This data describes a binding interaction between two proteins.

Residue-level contacts at the interface:
Residue A81 in the second protein interacts with residue L9 in the first protein (closest heavy-atom distance 4.1 Å).
Residue A24 in the second protein interacts with residue Y2 in the first protein (closest heavy-atom distance 4.0 Å).
Residue Y156 in the second protein contacts residue T5 in the first protein (closest heavy-atom distance 3.1 Å).
Residue Y123 in the second protein interacts with residue L9 in the first protein (closest heavy-atom distance 3.6 Å).
Residue Y7 in the second protein contacts residue Y2 in the first protein (closest heavy-atom distance 3.6 Å).
Residue T143 in the second protein interacts with residue L9 in the first protein (closest heavy-atom distance 2.7 Å).
Residue R66 in the second protein contacts residue N4 in the first protein (closest heavy-atom distance 2.8 Å).
Residue F99 in the second protein interacts with residue V3 in the first protein (closest heavy-atom distance 3.5 Å).
Residue K146 in the second protein contacts residue G8 in the first protein (closest heavy-atom distance 3.8 Å).
Residue F99 in the second protein contacts residue S1 in the first protein (closest heavy-atom distance 4.1 Å).
Residue F22 in the second protein interacts with residue Y2 in the first protein (closest heavy-atom distance 3.7 Å).
Residue E163 in the second protein contacts residue Y2 in the first protein (closest heavy-atom distance 4.0 Å).
Residue V9 in the second protein is in contact with residue Y2 in the first protein (closest heavy-atom distance 3.6 Å).
Residue F99 in the second protein is in contact with residue Y2 in the first protein (closest heavy-atom distance 3.6 Å).
Residue Y159 in the second protein is in contact with residue S1 in the first protein (closest heavy-atom distance 2.6 Å).
Residue R97 in the second protein contacts residue Y2 in the first protein (closest heavy-atom distance 3.9 Å).
Residue W73 in the second protein interacts with residue L9 in the first protein (closest heavy-atom distance 4.0 Å).
Residue Y155 in the second protein is in contact with residue N4 in the first protein (closest heavy-atom distance 2.6 Å).
Residue A67 in the second protein is in contact with residue Y2 in the first protein (closest heavy-atom distance 4.2 Å).
Residue R66 in the second protein interacts with residue Y2 in the first protein (closest heavy-atom distance 2.8 Å).
Residue W73 in the second protein contacts residue G8 in the first protein (closest heavy-atom distance 3.8 Å).
Residue W73 in the second protein contacts residue T5 in the first protein (closest heavy-atom distance 3.5 Å).
Residue W147 in the second protein interacts with residue L9 in the first protein (closest heavy-atom distance 4.3 Å).
Residue R97 in the second protein interacts with residue T5 in the first protein (closest heavy-atom distance 3.3 Å).
Residue W147 in the second protein interacts with residue G8 in the first protein (closest heavy-atom distance 2.9 Å).
Residue W167 in the second protein contacts residue S1 in the first protein (closest heavy-atom distance 3.7 Å).
Residue Y159 in the second protein is in contact with residue V3 in the first protein (closest heavy-atom distance 3.6 Å).
Residue T80 in the second protein is in contact with residue L9 in the first protein (closest heavy-atom distance 3.7 Å).
Residue Q63 in the second protein interacts with residue Y2 in the first protein (closest heavy-atom distance 3.0 Å).
Residue K146 in the second protein contacts residue M7 in the first protein (closest heavy-atom distance 4.2 Å).
Residue D70 in the second protein interacts with residue T5 in the first protein (closest heavy-atom distance 3.8 Å).
Residue Q63 in the second protein interacts with residue S1 in the first protein (closest heavy-atom distance 3.2 Å).
Residue F45 in the second protein is in contact with residue Y2 in the first protein (closest heavy-atom distance 3.7 Å).
Residue W147 in the second protein interacts with residue T5 in the first protein (closest heavy-atom distance 4.4 Å).
Residue K146 in the second protein interacts with residue L9 in the first protein (closest heavy-atom distance 2.6 Å).
Residue Y7 in the second protein interacts with residue S1 in the first protein (closest heavy-atom distance 2.8 Å).
Residue L5 in the second protein contacts residue S1 in the first protein (closest heavy-atom distance 3.8 Å).
Residue S77 in the second protein is in contact with residue L9 in the first protein (closest heavy-atom distance 3.7 Å).
Residue Y155 in the second protein contacts residue N6 in the first protein (closest heavy-atom distance 3.6 Å).
Residue D152 in the second protein interacts with residue M7 in the first protein (closest heavy-atom distance 3.5 Å).
Residue Y84 in the second protein interacts with residue L9 in the first protein (closest heavy-atom distance 2.7 Å).
Residue Y156 in the second protein interacts with residue N6 in the first protein (closest heavy-atom distance 2.8 Å).
Residue S69 in the second protein contacts residue N4 in the first protein (closest heavy-atom distance 3.3 Å).
Residue D70 in the second protein is in contact with residue N4 in the first protein (closest heavy-atom distance 3.4 Å).
Residue E163 in the second protein contacts residue S1 in the first protein (closest heavy-atom distance 2.9 Å).
Residue W73 in the second protein contacts residue M7 in the first protein (closest heavy-atom distance 2.9 Å).
Residue Y155 in the second protein is in contact with residue V3 in the first protein (closest heavy-atom distance 3.7 Å).
Residue Q114 in the second protein contacts residue T5 in the first protein (closest heavy-atom distance 4.2 Å).
Residue R66 in the second protein interacts with residue S1 in the first protein (closest heavy-atom distance 3.8 Å).
Residue D70 in the second protein contacts residue Y2 in the first protein (closest heavy-atom distance 2.4 Å).
Residue R97 in the second protein is in contact with residue N4 in the first protein (closest heavy-atom distance 4.2 Å).
Residue F95 in the second protein interacts with residue L9 in the first protein (closest heavy-atom distance 3.7 Å).
Residue Y59 in the second protein contacts residue S1 in the first protein (closest heavy-atom distance 3.9 Å).
Residue A150 in the second protein is in contact with residue M7 in the first protein (closest heavy-atom distance 3.3 Å).
Residue D152 in the second protein interacts with residue N6 in the first protein (closest heavy-atom distance 1.5 Å).
Residue W147 in the second protein is in contact with residue M7 in the first protein (closest heavy-atom distance 3.4 Å).
Residue Y156 in the second protein is in contact with residue N4 in the first protein (closest heavy-atom distance 3.9 Å).
Residue R97 in the second protein contacts residue V3 in the first protein (closest heavy-atom distance 2.8 Å).
Residue F116 in the second protein contacts residue T5 in the first protein (closest heavy-atom distance 3.7 Å).
Residue Y171 in the second protein interacts with residue S1 in the first protein (closest heavy-atom distance 2.5 Å).

Sequence of the first protein:
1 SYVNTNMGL

Sequence of the second protein:
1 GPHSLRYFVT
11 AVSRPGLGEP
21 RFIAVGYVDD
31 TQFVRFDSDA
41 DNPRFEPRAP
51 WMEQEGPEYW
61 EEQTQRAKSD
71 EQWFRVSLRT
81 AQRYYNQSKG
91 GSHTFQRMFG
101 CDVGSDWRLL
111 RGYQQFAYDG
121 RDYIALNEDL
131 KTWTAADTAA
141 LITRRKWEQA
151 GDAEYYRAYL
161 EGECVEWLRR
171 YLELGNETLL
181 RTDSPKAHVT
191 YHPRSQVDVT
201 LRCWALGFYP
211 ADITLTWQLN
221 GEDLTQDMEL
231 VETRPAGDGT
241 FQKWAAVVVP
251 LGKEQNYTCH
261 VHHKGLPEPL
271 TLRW